Sequence of the second protein:
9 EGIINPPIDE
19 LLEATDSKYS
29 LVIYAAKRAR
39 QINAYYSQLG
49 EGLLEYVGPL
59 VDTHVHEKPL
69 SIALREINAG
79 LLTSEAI

Interface contacts:
Residue R42 in the first protein is in contact with residue E49 in the second protein (closest heavy-atom distance 4.4 Å).
Residue G91 in the first protein is in contact with residue V63 in the second protein (closest heavy-atom distance 4.9 Å).
Residue E88 in the first protein interacts with residue V63 in the second protein (closest heavy-atom distance 3.0 Å).
Residue T41 in the first protein is in contact with residue L47 in the second protein (closest heavy-atom distance 3.6 Å).
Residue R42 in the first protein interacts with residue G50 in the second protein (closest heavy-atom distance 4.8 Å).
Residue L87 in the first protein is in contact with residue V63 in the second protein (closest heavy-atom distance 3.6 Å).
Residue E88 in the first protein interacts with residue H64 in the second protein (closest heavy-atom distance 4.7 Å).
Residue R42 in the first protein is in contact with residue G48 in the second protein (closest heavy-atom distance 2.5 Å).
Residue T41 in the first protein is in contact with residue G48 in the second protein (closest heavy-atom distance 3.5 Å).

Sequence of the first protein:
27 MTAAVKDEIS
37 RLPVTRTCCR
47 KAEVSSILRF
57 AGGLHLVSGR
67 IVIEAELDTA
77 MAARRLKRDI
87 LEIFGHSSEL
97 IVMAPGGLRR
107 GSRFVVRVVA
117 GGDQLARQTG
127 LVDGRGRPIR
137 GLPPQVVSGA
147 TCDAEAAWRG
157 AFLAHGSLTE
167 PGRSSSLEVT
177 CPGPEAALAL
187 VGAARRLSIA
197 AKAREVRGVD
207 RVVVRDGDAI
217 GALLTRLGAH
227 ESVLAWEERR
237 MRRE

These two protein chains interact to form a complex.